This data describes a binding interaction between two proteins.

Sequence of protein 2:
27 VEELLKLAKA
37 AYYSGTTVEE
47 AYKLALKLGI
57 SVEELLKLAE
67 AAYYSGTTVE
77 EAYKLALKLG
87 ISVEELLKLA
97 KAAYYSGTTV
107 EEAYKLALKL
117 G

Sequence of protein 1:
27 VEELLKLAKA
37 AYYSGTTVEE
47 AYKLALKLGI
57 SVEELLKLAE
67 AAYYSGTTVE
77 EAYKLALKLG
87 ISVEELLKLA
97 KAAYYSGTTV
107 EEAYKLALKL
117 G

Residue-level contacts at the interface:
Residue L30 in protein 2 contacts residue A109 in protein 1 (closest heavy-atom distance 3.5 Å).
Residue L30 in protein 2 interacts with residue A98 in protein 1 (closest heavy-atom distance 4.7 Å).
Residue L30 in protein 2 is in contact with residue L112 in protein 1 (closest heavy-atom distance 4.8 Å).
Residue L31 in protein 2 is in contact with residue A98 in protein 1 (closest heavy-atom distance 4.4 Å).
Residue Y38 in protein 2 is in contact with residue Y101 in protein 1 (closest heavy-atom distance 4.5 Å).
Residue Y48 in protein 2 is in contact with residue L116 in protein 1 (closest heavy-atom distance 3.6 Å).
Residue V27 in protein 2 interacts with residue K94 in protein 1 (closest heavy-atom distance 4.8 Å).
Residue A34 in protein 2 contacts residue A98 in protein 1 (closest heavy-atom distance 4.3 Å).
Residue V27 in protein 2 interacts with residue E91 in protein 1 (closest heavy-atom distance 4.3 Å).
Residue V44 in protein 2 contacts residue S102 in protein 1 (closest heavy-atom distance 3.8 Å).
Residue L30 in protein 2 contacts residue A113 in protein 1 (closest heavy-atom distance 3.8 Å).
Residue A34 in protein 2 is in contact with residue Y101 in protein 1 (closest heavy-atom distance 4.3 Å).